Contacts between the two chains:
Residue D447 in chain B contacts residue V44 in chain A (closest heavy-atom distance 4.0 Å).
Residue R451 in chain B interacts with residue D91 in chain A (closest heavy-atom distance 3.6 Å).
Residue K405 in chain B interacts with residue A65 in chain A (closest heavy-atom distance 3.0 Å).
Residue E371 in chain B is in contact with residue R62 in chain A (closest heavy-atom distance 2.9 Å).
Residue W601 in chain B contacts residue I94 in chain A (closest heavy-atom distance 3.7 Å).
Residue F347 in chain B contacts residue L98 in chain A (closest heavy-atom distance 4.0 Å).
Residue D370 in chain B contacts residue S59 in chain A (closest heavy-atom distance 2.9 Å).
Residue S448 in chain B is in contact with residue A23 in chain A (closest heavy-atom distance 2.7 Å).
Residue M609 in chain B contacts residue I94 in chain A (closest heavy-atom distance 3.5 Å).
Residue K350 in chain B contacts residue G52 in chain A (closest heavy-atom distance 4.0 Å).
Residue R615 in chain B is in contact with residue I94 in chain A (closest heavy-atom distance 3.4 Å).
Residue K409 in chain B contacts residue E63 in chain A (closest heavy-atom distance 2.7 Å).
Residue K402 in chain B is in contact with residue L66 in chain A (closest heavy-atom distance 3.9 Å).
Residue M620 in chain B is in contact with residue E93 in chain A (closest heavy-atom distance 3.9 Å).
Residue N349 in chain B interacts with residue F100 in chain A (closest heavy-atom distance 3.9 Å).
Residue S448 in chain B is in contact with residue G25 in chain A (closest heavy-atom distance 3.3 Å).
Residue K402 in chain B interacts with residue R69 in chain A (closest heavy-atom distance 3.8 Å).
Residue K405 in chain B is in contact with residue L66 in chain A (closest heavy-atom distance 3.5 Å).
Residue S401 in chain B is in contact with residue R62 in chain A (closest heavy-atom distance 3.3 Å).
Residue E348 in chain B is in contact with residue F100 in chain A (closest heavy-atom distance 3.3 Å).
Residue R615 in chain B contacts residue K95 in chain A (closest heavy-atom distance 3.4 Å).
Residue E371 in chain B contacts residue I58 in chain A (closest heavy-atom distance 3.4 Å).
Residue T449 in chain B contacts residue A23 in chain A (closest heavy-atom distance 2.9 Å).
Residue Q527 in chain B is in contact with residue D91 in chain A (closest heavy-atom distance 2.8 Å).
Residue K405 in chain B contacts residue R62 in chain A (closest heavy-atom distance 3.0 Å).
Residue E446 in chain B interacts with residue V44 in chain A (closest heavy-atom distance 3.2 Å).
Residue L614 in chain B contacts residue V99 in chain A (closest heavy-atom distance 4.1 Å).
Residue V406 in chain B contacts residue L66 in chain A (closest heavy-atom distance 3.7 Å).
Residue N450 in chain B contacts residue A23 in chain A (closest heavy-atom distance 3.1 Å).
Residue F347 in chain B is in contact with residue F100 in chain A (closest heavy-atom distance 3.3 Å).
Residue L614 in chain B contacts residue T97 in chain A (closest heavy-atom distance 3.6 Å).
Residue R452 in chain B is in contact with residue A23 in chain A (closest heavy-atom distance 3.4 Å).
Residue E446 in chain B contacts residue R92 in chain A (closest heavy-atom distance 2.8 Å).
Residue K405 in chain B is in contact with residue R69 in chain A (closest heavy-atom distance 3.5 Å).
Residue K409 in chain B interacts with residue L66 in chain A (closest heavy-atom distance 3.6 Å).
Residue R408 in chain B contacts residue R62 in chain A (closest heavy-atom distance 3.9 Å).
Residue S448 in chain B is in contact with residue Y24 in chain A (closest heavy-atom distance 2.9 Å).
Residue R452 in chain B contacts residue V21 in chain A (closest heavy-atom distance 2.9 Å).
Residue N349 in chain B interacts with residue G50 in chain A (closest heavy-atom distance 3.4 Å).
Residue E446 in chain B is in contact with residue R45 in chain A (closest heavy-atom distance 3.1 Å).
Residue I373 in chain B is in contact with residue S59 in chain A (closest heavy-atom distance 3.4 Å).
Residue R408 in chain B contacts residue E63 in chain A (closest heavy-atom distance 3.0 Å).
Residue S448 in chain B contacts residue S43 in chain A (closest heavy-atom distance 2.5 Å).
Residue T449 in chain B interacts with residue V44 in chain A (closest heavy-atom distance 3.4 Å).
Residue P374 in chain B interacts with residue S59 in chain A (closest heavy-atom distance 3.9 Å).
Residue R615 in chain B contacts residue E93 in chain A (closest heavy-atom distance 3.2 Å).
Residue H445 in chain B is in contact with residue R92 in chain A (closest heavy-atom distance 3.3 Å).
Residue M620 in chain B interacts with residue I94 in chain A (closest heavy-atom distance 3.3 Å).
Residue K409 in chain B interacts with residue Y24 in chain A (closest heavy-atom distance 4.0 Å).
Residue F344 in chain B contacts residue G158 in chain A (closest heavy-atom distance 3.5 Å).
Residue N349 in chain B is in contact with residue G51 in chain A (closest heavy-atom distance 3.1 Å).
Residue E223 in chain B is in contact with residue R295 in chain A (closest heavy-atom distance 2.7 Å).
Residue R408 in chain B interacts with residue S59 in chain A (closest heavy-atom distance 3.0 Å).
Residue T449 in chain B contacts residue Y24 in chain A (closest heavy-atom distance 3.8 Å).
Residue N349 in chain B is in contact with residue L98 in chain A (closest heavy-atom distance 3.8 Å).
Residue K350 in chain B contacts residue G51 in chain A (closest heavy-atom distance 3.5 Å).
Residue R451 in chain B contacts residue A23 in chain A (closest heavy-atom distance 3.0 Å).
Residue D370 in chain B contacts residue I58 in chain A (closest heavy-atom distance 3.0 Å).
Residue S448 in chain B is in contact with residue V44 in chain A (closest heavy-atom distance 3.3 Å).
Residue R452 in chain B interacts with residue G22 in chain A (closest heavy-atom distance 3.8 Å).

Sequence of chain A:
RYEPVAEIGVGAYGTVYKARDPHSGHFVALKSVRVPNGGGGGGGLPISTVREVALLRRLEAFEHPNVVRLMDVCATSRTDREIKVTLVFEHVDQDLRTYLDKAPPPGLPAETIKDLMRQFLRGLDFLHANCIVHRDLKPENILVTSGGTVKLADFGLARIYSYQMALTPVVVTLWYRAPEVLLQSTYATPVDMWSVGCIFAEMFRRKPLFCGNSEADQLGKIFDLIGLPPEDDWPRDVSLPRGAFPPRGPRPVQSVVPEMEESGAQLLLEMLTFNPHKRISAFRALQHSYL

Sequence of chain B:
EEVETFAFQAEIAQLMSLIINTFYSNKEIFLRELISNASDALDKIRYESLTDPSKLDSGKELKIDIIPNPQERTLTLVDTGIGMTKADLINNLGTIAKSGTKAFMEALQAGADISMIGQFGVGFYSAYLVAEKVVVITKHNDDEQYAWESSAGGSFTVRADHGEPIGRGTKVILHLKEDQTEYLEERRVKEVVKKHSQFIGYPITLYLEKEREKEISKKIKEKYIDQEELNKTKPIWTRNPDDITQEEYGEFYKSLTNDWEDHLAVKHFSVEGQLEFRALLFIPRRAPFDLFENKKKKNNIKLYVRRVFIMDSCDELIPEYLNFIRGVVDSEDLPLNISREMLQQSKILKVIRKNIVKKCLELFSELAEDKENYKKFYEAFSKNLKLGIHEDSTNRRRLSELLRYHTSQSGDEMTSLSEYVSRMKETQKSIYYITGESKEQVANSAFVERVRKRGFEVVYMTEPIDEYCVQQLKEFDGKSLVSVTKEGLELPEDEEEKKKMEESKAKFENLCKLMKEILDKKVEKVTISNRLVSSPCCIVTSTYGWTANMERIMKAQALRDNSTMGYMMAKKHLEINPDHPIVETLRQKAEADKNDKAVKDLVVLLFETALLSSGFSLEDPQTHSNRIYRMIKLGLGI

These two protein chains interact to form a complex.